Sequence of protein 2:
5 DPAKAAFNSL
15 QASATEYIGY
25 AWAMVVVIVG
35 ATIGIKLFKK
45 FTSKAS

Sequence of protein 1:
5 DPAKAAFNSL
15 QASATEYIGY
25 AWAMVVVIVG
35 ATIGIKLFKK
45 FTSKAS

Residue-level contacts at the interface:
Residue K40 in protein 1 contacts residue S50 in protein 2 (closest heavy-atom distance 3.4 Å).
Residue I22 in protein 1 is in contact with residue I32 in protein 2 (closest heavy-atom distance 4.9 Å).
Residue V33 in protein 1 interacts with residue T46 in protein 2 (closest heavy-atom distance 3.4 Å).
Residue F11 in protein 1 contacts residue M28 in protein 2 (closest heavy-atom distance 3.5 Å).
Residue I22 in protein 1 is in contact with residue V31 in protein 2 (closest heavy-atom distance 4.0 Å).
Residue W26 in protein 1 interacts with residue A35 in protein 2 (closest heavy-atom distance 4.6 Å).
Residue Q15 in protein 1 interacts with residue A27 in protein 2 (closest heavy-atom distance 4.5 Å).
Residue K8 in protein 1 contacts residue Y24 in protein 2 (closest heavy-atom distance 3.8 Å).
Residue D5 in protein 1 contacts residue E20 in protein 2 (closest heavy-atom distance 4.3 Å).
Residue Q15 in protein 1 is in contact with residue M28 in protein 2 (closest heavy-atom distance 4.7 Å).
Residue A25 in protein 1 is in contact with residue I39 in protein 2 (closest heavy-atom distance 4.1 Å).
Residue I22 in protein 1 is in contact with residue A35 in protein 2 (closest heavy-atom distance 3.6 Å).
Residue I37 in protein 1 is in contact with residue S50 in protein 2 (closest heavy-atom distance 4.5 Å).
Residue W26 in protein 1 interacts with residue F42 in protein 2 (closest heavy-atom distance 4.0 Å).
Residue V29 in protein 1 is in contact with residue I39 in protein 2 (closest heavy-atom distance 4.3 Å).
Residue F11 in protein 1 is in contact with residue Y21 in protein 2 (closest heavy-atom distance 3.6 Å).
Residue V29 in protein 1 contacts residue F42 in protein 2 (closest heavy-atom distance 4.7 Å).
Residue V30 in protein 1 is in contact with residue F42 in protein 2 (closest heavy-atom distance 4.6 Å).
Residue W26 in protein 1 interacts with residue G38 in protein 2 (closest heavy-atom distance 3.4 Å).
Residue F11 in protein 1 contacts residue A25 in protein 2 (closest heavy-atom distance 4.2 Å).
Residue T19 in protein 1 contacts residue V31 in protein 2 (closest heavy-atom distance 4.9 Å).
Residue V33 in protein 1 contacts residue F42 in protein 2 (closest heavy-atom distance 3.6 Å).
Residue A18 in protein 1 contacts residue I32 in protein 2 (closest heavy-atom distance 3.8 Å).
Residue Q15 in protein 1 interacts with residue V31 in protein 2 (closest heavy-atom distance 3.6 Å).
Residue K40 in protein 1 is in contact with residue S47 in protein 2 (closest heavy-atom distance 3.7 Å).
Residue L14 in protein 1 is in contact with residue M28 in protein 2 (closest heavy-atom distance 4.1 Å).
Residue V29 in protein 1 contacts residue K43 in protein 2 (closest heavy-atom distance 3.8 Å).
Residue W26 in protein 1 interacts with residue I39 in protein 2 (closest heavy-atom distance 3.6 Å).
Residue F11 in protein 1 contacts residue Y24 in protein 2 (closest heavy-atom distance 3.6 Å).
Residue A7 in protein 1 contacts residue Y21 in protein 2 (closest heavy-atom distance 3.4 Å).
Residue A7 in protein 1 is in contact with residue E20 in protein 2 (closest heavy-atom distance 5.0 Å).
Residue V33 in protein 1 interacts with residue K43 in protein 2 (closest heavy-atom distance 4.7 Å).
Residue I37 in protein 1 is in contact with residue T46 in protein 2 (closest heavy-atom distance 3.5 Å).

These two protein chains interact to form a complex.